Sequence of chain B:
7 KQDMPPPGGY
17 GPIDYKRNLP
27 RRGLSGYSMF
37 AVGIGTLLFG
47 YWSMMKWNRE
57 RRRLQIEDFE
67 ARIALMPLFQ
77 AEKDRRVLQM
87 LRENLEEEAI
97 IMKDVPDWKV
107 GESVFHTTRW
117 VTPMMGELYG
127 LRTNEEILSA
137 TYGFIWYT

This data describes a binding interaction between two proteins.

Sequence of chain A:
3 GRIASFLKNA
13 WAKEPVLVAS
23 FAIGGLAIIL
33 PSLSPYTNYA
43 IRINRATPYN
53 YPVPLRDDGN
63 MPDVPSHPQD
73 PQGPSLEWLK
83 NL

Contacts between the two chains:
Residue I69 in chain B is in contact with residue P54 in chain A (closest heavy-atom distance 3.5 Å).
Residue R58 in chain B is in contact with residue I45 in chain A (closest heavy-atom distance 3.3 Å).
Residue I69 in chain B is in contact with residue Y53 in chain A (closest heavy-atom distance 3.4 Å).
Residue F36 in chain B contacts residue W13 in chain A (closest heavy-atom distance 4.1 Å).
Residue R59 in chain B contacts residue L84 in chain A (closest heavy-atom distance 2.5 Å).
Residue P73 in chain B interacts with residue Y53 in chain A (closest heavy-atom distance 4.9 Å).
Residue M72 in chain B is in contact with residue Y53 in chain A (closest heavy-atom distance 4.5 Å).
Residue Q61 in chain B is in contact with residue Y51 in chain A (closest heavy-atom distance 4.2 Å).
Residue I69 in chain B is in contact with residue P50 in chain A (closest heavy-atom distance 4.7 Å).
Residue I62 in chain B interacts with residue P50 in chain A (closest heavy-atom distance 3.3 Å).
Residue Q61 in chain B is in contact with residue T49 in chain A (closest heavy-atom distance 4.3 Å).
Residue F65 in chain B is in contact with residue T49 in chain A (closest heavy-atom distance 2.9 Å).
Residue R55 in chain B interacts with residue L84 in chain A (closest heavy-atom distance 4.5 Å).
Residue R55 in chain B is in contact with residue Y38 in chain A (closest heavy-atom distance 3.4 Å).
Residue I69 in chain B is in contact with residue Y51 in chain A (closest heavy-atom distance 4.9 Å).
Residue R59 in chain B interacts with residue K82 in chain A (closest heavy-atom distance 3.9 Å).
Residue R58 in chain B contacts residue N46 in chain A (closest heavy-atom distance 2.7 Å).
Residue I62 in chain B contacts residue A48 in chain A (closest heavy-atom distance 3.6 Å).
Residue R59 in chain B contacts residue L81 in chain A (closest heavy-atom distance 3.5 Å).
Residue I62 in chain B contacts residue T49 in chain A (closest heavy-atom distance 3.7 Å).
Residue R58 in chain B contacts residue Y51 in chain A (closest heavy-atom distance 4.7 Å).
Residue R58 in chain B contacts residue T49 in chain A (closest heavy-atom distance 3.5 Å).
Residue F65 in chain B contacts residue P50 in chain A (closest heavy-atom distance 4.0 Å).
Residue R68 in chain B interacts with residue Y51 in chain A (closest heavy-atom distance 3.4 Å).
Residue F65 in chain B is in contact with residue Y51 in chain A (closest heavy-atom distance 3.4 Å).
Residue I69 in chain B is in contact with residue N52 in chain A (closest heavy-atom distance 4.1 Å).